Residue-level contacts at the interface:
Residue G334 in protein 1 contacts residue E270 in protein 2 (closest heavy-atom distance 3.2 Å).
Residue L335 in protein 1 is in contact with residue E270 in protein 2 (closest heavy-atom distance 4.1 Å).
Residue L335 in protein 1 is in contact with residue S273 in protein 2 (closest heavy-atom distance 3.6 Å).

Sequence of protein 2:
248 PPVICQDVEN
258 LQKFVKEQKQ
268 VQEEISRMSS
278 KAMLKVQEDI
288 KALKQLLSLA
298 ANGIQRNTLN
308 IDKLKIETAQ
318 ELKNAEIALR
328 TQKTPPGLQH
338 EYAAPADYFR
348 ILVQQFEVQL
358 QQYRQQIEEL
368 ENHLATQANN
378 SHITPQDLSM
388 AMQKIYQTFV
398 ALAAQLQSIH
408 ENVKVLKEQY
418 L

Sequence of protein 1:
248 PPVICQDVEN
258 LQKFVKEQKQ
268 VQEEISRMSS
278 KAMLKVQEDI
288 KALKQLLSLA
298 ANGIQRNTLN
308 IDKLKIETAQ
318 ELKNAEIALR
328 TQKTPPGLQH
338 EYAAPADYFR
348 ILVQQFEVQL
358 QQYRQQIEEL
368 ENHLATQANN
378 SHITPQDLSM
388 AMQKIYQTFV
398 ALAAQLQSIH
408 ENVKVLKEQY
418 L

These two protein chains interact to form a complex.